Sequence of the first protein:
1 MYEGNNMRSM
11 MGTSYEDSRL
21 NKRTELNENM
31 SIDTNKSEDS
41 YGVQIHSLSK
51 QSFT

Sequence of the second protein:
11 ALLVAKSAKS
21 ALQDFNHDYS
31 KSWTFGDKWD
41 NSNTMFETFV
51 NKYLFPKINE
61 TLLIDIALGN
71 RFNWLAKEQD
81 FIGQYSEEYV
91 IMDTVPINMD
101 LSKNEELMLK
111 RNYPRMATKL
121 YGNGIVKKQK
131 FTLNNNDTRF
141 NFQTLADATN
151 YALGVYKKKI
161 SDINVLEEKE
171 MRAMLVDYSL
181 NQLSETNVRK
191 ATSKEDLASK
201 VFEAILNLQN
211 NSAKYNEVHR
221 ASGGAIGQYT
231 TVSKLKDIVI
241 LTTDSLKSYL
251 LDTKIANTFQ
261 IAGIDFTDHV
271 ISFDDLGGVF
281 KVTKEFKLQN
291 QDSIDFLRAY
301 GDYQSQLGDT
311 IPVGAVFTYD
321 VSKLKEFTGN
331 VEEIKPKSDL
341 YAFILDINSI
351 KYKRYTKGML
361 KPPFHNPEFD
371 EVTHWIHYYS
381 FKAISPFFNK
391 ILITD

Interface contacts:
Residue D265 in the second protein is in contact with residue S40 in the first protein (closest heavy-atom distance 4.1 Å).
Residue S233 in the second protein interacts with residue T34 in the first protein (closest heavy-atom distance 3.4 Å).
Residue V239 in the second protein is in contact with residue L48 in the first protein (closest heavy-atom distance 3.7 Å).
Residue I347 in the second protein contacts residue L48 in the first protein (closest heavy-atom distance 3.6 Å).
Residue D265 in the second protein contacts residue D39 in the first protein (closest heavy-atom distance 3.5 Å).
Residue F266 in the second protein contacts residue D39 in the first protein (closest heavy-atom distance 4.3 Å).
Residue I261 in the second protein contacts residue Y41 in the first protein (closest heavy-atom distance 3.7 Å).
Residue I264 in the second protein interacts with residue S37 in the first protein (closest heavy-atom distance 3.9 Å).
Residue K236 in the second protein is in contact with residue S49 in the first protein (closest heavy-atom distance 4.3 Å).
Residue D268 in the second protein is in contact with residue I45 in the first protein (closest heavy-atom distance 3.5 Å).
Residue L206 in the second protein is in contact with residue N35 in the first protein (closest heavy-atom distance 3.8 Å).
Residue K234 in the second protein contacts residue K36 in the first protein (closest heavy-atom distance 3.8 Å).
Residue Q209 in the second protein interacts with residue K36 in the first protein (closest heavy-atom distance 2.8 Å).
Residue I238 in the second protein interacts with residue L48 in the first protein (closest heavy-atom distance 4.2 Å).
Residue Q209 in the second protein contacts residue N35 in the first protein (closest heavy-atom distance 3.0 Å).
Residue T267 in the second protein is in contact with residue Q44 in the first protein (closest heavy-atom distance 3.0 Å).
Residue V232 in the second protein is in contact with residue M30 in the first protein (closest heavy-atom distance 4.0 Å).
Residue H269 in the second protein contacts residue D39 in the first protein (closest heavy-atom distance 3.4 Å).
Residue Q209 in the second protein interacts with residue M30 in the first protein (closest heavy-atom distance 3.2 Å).
Residue I264 in the second protein interacts with residue E38 in the first protein (closest heavy-atom distance 4.1 Å).
Residue E88 in the second protein interacts with residue F53 in the first protein (closest heavy-atom distance 3.1 Å).
Residue F202 in the second protein interacts with residue S37 in the first protein (closest heavy-atom distance 3.2 Å).
Residue N348 in the second protein is in contact with residue K50 in the first protein (closest heavy-atom distance 3.6 Å).
Residue L235 in the second protein contacts residue D39 in the first protein (closest heavy-atom distance 3.9 Å).
Residue D237 in the second protein interacts with residue Q51 in the first protein (closest heavy-atom distance 3.9 Å).
Residue L235 in the second protein contacts residue K36 in the first protein (closest heavy-atom distance 3.3 Å).
Residue L206 in the second protein contacts residue S37 in the first protein (closest heavy-atom distance 4.0 Å).
Residue I255 in the second protein interacts with residue Y41 in the first protein (closest heavy-atom distance 3.8 Å).
Residue D265 in the second protein interacts with residue Y41 in the first protein (closest heavy-atom distance 3.6 Å).
Residue W74 in the second protein contacts residue H46 in the first protein (closest heavy-atom distance 3.5 Å).
Residue I261 in the second protein interacts with residue S40 in the first protein (closest heavy-atom distance 3.8 Å).
Residue G263 in the second protein interacts with residue S40 in the first protein (closest heavy-atom distance 3.2 Å).
Residue H269 in the second protein interacts with residue L48 in the first protein (closest heavy-atom distance 3.5 Å).
Residue F388 in the second protein contacts residue F53 in the first protein (closest heavy-atom distance 3.5 Å).
Residue D268 in the second protein interacts with residue Q44 in the first protein (closest heavy-atom distance 3.2 Å).
Residue Q209 in the second protein interacts with residue T34 in the first protein (closest heavy-atom distance 3.9 Å).
Residue N210 in the second protein interacts with residue M30 in the first protein (closest heavy-atom distance 3.9 Å).
Residue N348 in the second protein interacts with residue Q51 in the first protein (closest heavy-atom distance 3.0 Å).
Residue N348 in the second protein is in contact with residue F53 in the first protein (closest heavy-atom distance 3.2 Å).
Residue I350 in the second protein contacts residue K50 in the first protein (closest heavy-atom distance 3.2 Å).
Residue D268 in the second protein contacts residue D39 in the first protein (closest heavy-atom distance 4.1 Å).
Residue I264 in the second protein contacts residue S40 in the first protein (closest heavy-atom distance 3.8 Å).
Residue D237 in the second protein contacts residue L48 in the first protein (closest heavy-atom distance 4.2 Å).
Residue A262 in the second protein interacts with residue S40 in the first protein (closest heavy-atom distance 2.6 Å).
Residue K236 in the second protein contacts residue L48 in the first protein (closest heavy-atom distance 3.3 Å).
Residue W74 in the second protein is in contact with residue L48 in the first protein (closest heavy-atom distance 3.8 Å).
Residue G263 in the second protein is in contact with residue D39 in the first protein (closest heavy-atom distance 3.1 Å).
Residue D268 in the second protein contacts residue H46 in the first protein (closest heavy-atom distance 4.1 Å).
Residue G263 in the second protein contacts residue E38 in the first protein (closest heavy-atom distance 3.4 Å).
Residue D237 in the second protein is in contact with residue S49 in the first protein (closest heavy-atom distance 3.4 Å).
Residue V270 in the second protein interacts with residue I45 in the first protein (closest heavy-atom distance 3.9 Å).
Residue I347 in the second protein is in contact with residue S49 in the first protein (closest heavy-atom distance 4.2 Å).
Residue N211 in the second protein interacts with residue M30 in the first protein (closest heavy-atom distance 4.1 Å).
Residue L235 in the second protein is in contact with residue S37 in the first protein (closest heavy-atom distance 4.2 Å).
Residue I271 in the second protein interacts with residue I45 in the first protein (closest heavy-atom distance 3.3 Å).
Residue N210 in the second protein contacts residue N35 in the first protein (closest heavy-atom distance 3.8 Å).
Residue N348 in the second protein is in contact with residue S49 in the first protein (closest heavy-atom distance 4.3 Å).
Residue K77 in the second protein contacts residue K50 in the first protein (closest heavy-atom distance 3.4 Å).
Residue G263 in the second protein is in contact with residue S37 in the first protein (closest heavy-atom distance 2.9 Å).
Residue L75 in the second protein contacts residue K50 in the first protein (closest heavy-atom distance 2.6 Å).

The following describes two proteins that form a bound complex.